Sequence of protein 2:
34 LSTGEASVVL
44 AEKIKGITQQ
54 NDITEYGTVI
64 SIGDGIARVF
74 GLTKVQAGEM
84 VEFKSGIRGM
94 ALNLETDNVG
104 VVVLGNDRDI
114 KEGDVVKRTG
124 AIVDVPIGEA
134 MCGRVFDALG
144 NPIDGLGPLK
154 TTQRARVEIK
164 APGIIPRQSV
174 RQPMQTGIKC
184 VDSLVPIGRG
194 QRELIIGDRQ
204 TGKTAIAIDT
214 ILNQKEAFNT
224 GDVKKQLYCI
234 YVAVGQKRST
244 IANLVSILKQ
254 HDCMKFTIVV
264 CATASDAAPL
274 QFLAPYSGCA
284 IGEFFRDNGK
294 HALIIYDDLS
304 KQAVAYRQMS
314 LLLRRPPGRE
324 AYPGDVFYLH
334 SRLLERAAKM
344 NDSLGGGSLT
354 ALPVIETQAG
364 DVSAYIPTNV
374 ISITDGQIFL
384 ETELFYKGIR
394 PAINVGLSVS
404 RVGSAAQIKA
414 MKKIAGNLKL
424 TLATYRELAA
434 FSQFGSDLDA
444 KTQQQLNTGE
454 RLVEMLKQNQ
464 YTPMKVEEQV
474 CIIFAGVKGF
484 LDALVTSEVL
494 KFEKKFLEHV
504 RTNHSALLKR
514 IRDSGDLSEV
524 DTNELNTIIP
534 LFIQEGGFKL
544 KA

Sequence of protein 1:
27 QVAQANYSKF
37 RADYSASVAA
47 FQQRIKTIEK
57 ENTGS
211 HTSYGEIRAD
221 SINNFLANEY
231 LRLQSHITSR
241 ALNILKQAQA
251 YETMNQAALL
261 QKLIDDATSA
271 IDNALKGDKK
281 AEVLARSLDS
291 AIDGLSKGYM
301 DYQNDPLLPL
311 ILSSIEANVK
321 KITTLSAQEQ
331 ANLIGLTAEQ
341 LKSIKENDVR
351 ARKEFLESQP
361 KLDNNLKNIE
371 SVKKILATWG

Residue-level contacts at the interface:
Residue N54 in protein 2 contacts residue M300 in protein 1 (closest heavy-atom distance 3.0 Å).
Residue Q52 in protein 2 interacts with residue D301 in protein 1 (closest heavy-atom distance 4.1 Å).
Residue A44 in protein 2 interacts with residue V319 in protein 1 (closest heavy-atom distance 4.1 Å).
Residue T36 in protein 2 contacts residue N332 in protein 1 (closest heavy-atom distance 4.9 Å).
Residue L34 in protein 2 interacts with residue Q256 in protein 1 (closest heavy-atom distance 4.5 Å).
Residue T36 in protein 2 interacts with residue Q256 in protein 1 (closest heavy-atom distance 4.5 Å).
Residue T505 in protein 2 interacts with residue K361 in protein 1 (closest heavy-atom distance 3.9 Å).
Residue G37 in protein 2 contacts residue I322 in protein 1 (closest heavy-atom distance 4.3 Å).
Residue Q52 in protein 2 is in contact with residue Y302 in protein 1 (closest heavy-atom distance 3.8 Å).
Residue L43 in protein 2 is in contact with residue L263 in protein 1 (closest heavy-atom distance 4.2 Å).
Residue S35 in protein 2 is in contact with residue E329 in protein 1 (closest heavy-atom distance 2.1 Å).
Residue I47 in protein 2 is in contact with residue L308 in protein 1 (closest heavy-atom distance 3.7 Å).
Residue K153 in protein 2 is in contact with residue Q261 in protein 1 (closest heavy-atom distance 4.2 Å).
Residue N54 in protein 2 interacts with residue D301 in protein 1 (closest heavy-atom distance 4.5 Å).
Residue V41 in protein 2 interacts with residue V319 in protein 1 (closest heavy-atom distance 3.6 Å).
Residue V41 in protein 2 is in contact with residue T323 in protein 1 (closest heavy-atom distance 4.3 Å).
Residue L43 in protein 2 contacts residue L260 in protein 1 (closest heavy-atom distance 4.2 Å).
Residue K48 in protein 2 interacts with residue L308 in protein 1 (closest heavy-atom distance 3.7 Å).
Residue K48 in protein 2 contacts residue E316 in protein 1 (closest heavy-atom distance 4.6 Å).
Residue D55 in protein 2 is in contact with residue Y299 in protein 1 (closest heavy-atom distance 3.2 Å).
Residue S40 in protein 2 is in contact with residue V319 in protein 1 (closest heavy-atom distance 3.1 Å).
Residue E501 in protein 2 is in contact with residue K361 in protein 1 (closest heavy-atom distance 3.6 Å).
Residue G37 in protein 2 is in contact with residue V319 in protein 1 (closest heavy-atom distance 4.8 Å).
Residue T36 in protein 2 is in contact with residue L260 in protein 1 (closest heavy-atom distance 4.9 Å).
Residue D55 in protein 2 interacts with residue G298 in protein 1 (closest heavy-atom distance 5.0 Å).
Residue I47 in protein 2 is in contact with residue I315 in protein 1 (closest heavy-atom distance 3.6 Å).
Residue A39 in protein 2 contacts residue Q256 in protein 1 (closest heavy-atom distance 3.9 Å).
Residue N54 in protein 2 contacts residue Y302 in protein 1 (closest heavy-atom distance 3.4 Å).
Residue I47 in protein 2 is in contact with residue L312 in protein 1 (closest heavy-atom distance 4.4 Å).
Residue L43 in protein 2 contacts residue I264 in protein 1 (closest heavy-atom distance 3.6 Å).
Residue N54 in protein 2 interacts with residue Y299 in protein 1 (closest heavy-atom distance 3.4 Å).
Residue Q53 in protein 2 is in contact with residue D301 in protein 1 (closest heavy-atom distance 3.2 Å).
Residue A44 in protein 2 is in contact with residue I315 in protein 1 (closest heavy-atom distance 3.7 Å).
Residue G37 in protein 2 contacts residue E329 in protein 1 (closest heavy-atom distance 4.1 Å).
Residue Q53 in protein 2 is in contact with residue Y299 in protein 1 (closest heavy-atom distance 3.4 Å).
Residue T36 in protein 2 is in contact with residue L259 in protein 1 (closest heavy-atom distance 3.9 Å).
Residue L34 in protein 2 is in contact with residue L333 in protein 1 (closest heavy-atom distance 4.8 Å).
Residue N54 in protein 2 interacts with residue G298 in protein 1 (closest heavy-atom distance 4.9 Å).
Residue Q53 in protein 2 interacts with residue M300 in protein 1 (closest heavy-atom distance 3.5 Å).
Residue A39 in protein 2 interacts with residue L260 in protein 1 (closest heavy-atom distance 4.9 Å).
Residue A44 in protein 2 is in contact with residue L312 in protein 1 (closest heavy-atom distance 4.0 Å).
Residue I50 in protein 2 contacts residue L308 in protein 1 (closest heavy-atom distance 4.7 Å).
Residue I56 in protein 2 contacts residue G298 in protein 1 (closest heavy-atom distance 3.9 Å).
Residue G37 in protein 2 interacts with residue T323 in protein 1 (closest heavy-atom distance 3.8 Å).
Residue T36 in protein 2 contacts residue L333 in protein 1 (closest heavy-atom distance 3.9 Å).
Residue I47 in protein 2 is in contact with residue I264 in protein 1 (closest heavy-atom distance 4.7 Å).
Residue T36 in protein 2 is in contact with residue E329 in protein 1 (closest heavy-atom distance 3.7 Å).
Residue S40 in protein 2 contacts residue I322 in protein 1 (closest heavy-atom distance 4.4 Å).
Residue T36 in protein 2 interacts with residue I322 in protein 1 (closest heavy-atom distance 3.1 Å).
Residue Q52 in protein 2 interacts with residue M300 in protein 1 (closest heavy-atom distance 3.8 Å).
Residue S40 in protein 2 interacts with residue L260 in protein 1 (closest heavy-atom distance 4.5 Å).
Residue I47 in protein 2 contacts residue I311 in protein 1 (closest heavy-atom distance 4.9 Å).
Residue K48 in protein 2 is in contact with residue L312 in protein 1 (closest heavy-atom distance 4.0 Å).
Residue S40 in protein 2 interacts with residue L263 in protein 1 (closest heavy-atom distance 3.7 Å).

This data describes a binding interaction between two proteins.